Residue-level contacts at the interface:
Residue K146 in protein 1 interacts with residue L7 in protein 2 (closest heavy-atom distance 4.8 Å).
Residue K66 in protein 1 is in contact with residue A1 in protein 2 (closest heavy-atom distance 2.6 Å).
Residue K66 in protein 1 is in contact with residue G3 in protein 2 (closest heavy-atom distance 4.1 Å).
Residue H70 in protein 1 interacts with residue A1 in protein 2 (closest heavy-atom distance 4.1 Å).
Residue Y99 in protein 1 interacts with residue A1 in protein 2 (closest heavy-atom distance 3.6 Å).
Residue V67 in protein 1 interacts with residue A1 in protein 2 (closest heavy-atom distance 4.6 Å).
Residue Y159 in protein 1 interacts with residue A1 in protein 2 (closest heavy-atom distance 3.9 Å).
Residue W147 in protein 1 is in contact with residue V9 in protein 2 (closest heavy-atom distance 3.9 Å).
Residue L81 in protein 1 contacts residue V9 in protein 2 (closest heavy-atom distance 3.9 Å).
Residue Y116 in protein 1 is in contact with residue V9 in protein 2 (closest heavy-atom distance 3.8 Å).
Residue T73 in protein 1 interacts with residue I6 in protein 2 (closest heavy-atom distance 4.5 Å).
Residue F9 in protein 1 contacts residue A1 in protein 2 (closest heavy-atom distance 4.5 Å).
Residue Y99 in protein 1 interacts with residue I6 in protein 2 (closest heavy-atom distance 3.8 Å).
Residue Y159 in protein 1 interacts with residue I4 in protein 2 (closest heavy-atom distance 4.2 Å).
Residue T73 in protein 1 is in contact with residue L7 in protein 2 (closest heavy-atom distance 4.1 Å).
Residue E63 in protein 1 is in contact with residue A1 in protein 2 (closest heavy-atom distance 2.9 Å).
Residue V152 in protein 1 contacts residue L7 in protein 2 (closest heavy-atom distance 3.7 Å).
Residue V76 in protein 1 is in contact with residue T8 in protein 2 (closest heavy-atom distance 3.6 Å).
Residue K66 in protein 1 interacts with residue A2 in protein 2 (closest heavy-atom distance 3.1 Å).
Residue K146 in protein 1 is in contact with residue T8 in protein 2 (closest heavy-atom distance 2.6 Å).
Residue A158 in protein 1 is in contact with residue I4 in protein 2 (closest heavy-atom distance 4.2 Å).
Residue W147 in protein 1 is in contact with residue T8 in protein 2 (closest heavy-atom distance 3.2 Å).
Residue V152 in protein 1 contacts residue G5 in protein 2 (closest heavy-atom distance 3.0 Å).
Residue Q155 in protein 1 contacts residue I4 in protein 2 (closest heavy-atom distance 3.2 Å).
Residue H114 in protein 1 contacts residue I6 in protein 2 (closest heavy-atom distance 4.6 Å).
Residue Y7 in protein 1 interacts with residue A1 in protein 2 (closest heavy-atom distance 3.7 Å).
Residue L156 in protein 1 contacts residue I4 in protein 2 (closest heavy-atom distance 4.0 Å).
Residue Q155 in protein 1 interacts with residue L7 in protein 2 (closest heavy-atom distance 4.9 Å).
Residue T73 in protein 1 interacts with residue T8 in protein 2 (closest heavy-atom distance 3.9 Å).
Residue H70 in protein 1 contacts residue I6 in protein 2 (closest heavy-atom distance 3.7 Å).
Residue Y99 in protein 1 interacts with residue A2 in protein 2 (closest heavy-atom distance 2.9 Å).
Residue T80 in protein 1 contacts residue V9 in protein 2 (closest heavy-atom distance 4.0 Å).
Residue L156 in protein 1 interacts with residue I6 in protein 2 (closest heavy-atom distance 4.6 Å).
Residue H70 in protein 1 contacts residue A2 in protein 2 (closest heavy-atom distance 4.0 Å).
Residue Y84 in protein 1 contacts residue V9 in protein 2 (closest heavy-atom distance 3.1 Å).
Residue Q155 in protein 1 contacts residue I6 in protein 2 (closest heavy-atom distance 4.9 Å).
Residue W147 in protein 1 contacts residue L7 in protein 2 (closest heavy-atom distance 3.6 Å).
Residue D77 in protein 1 is in contact with residue V9 in protein 2 (closest heavy-atom distance 3.0 Å).
Residue Y159 in protein 1 is in contact with residue G3 in protein 2 (closest heavy-atom distance 4.7 Å).
Residue Y123 in protein 1 contacts residue V9 in protein 2 (closest heavy-atom distance 4.1 Å).
Residue D77 in protein 1 interacts with residue L7 in protein 2 (closest heavy-atom distance 4.5 Å).
Residue L156 in protein 1 contacts residue G5 in protein 2 (closest heavy-atom distance 4.3 Å).
Residue K146 in protein 1 is in contact with residue V9 in protein 2 (closest heavy-atom distance 3.8 Å).
Residue D77 in protein 1 is in contact with residue T8 in protein 2 (closest heavy-atom distance 3.2 Å).
Residue T143 in protein 1 interacts with residue V9 in protein 2 (closest heavy-atom distance 2.8 Å).
Residue R97 in protein 1 interacts with residue L7 in protein 2 (closest heavy-atom distance 3.7 Å).
Residue Y159 in protein 1 contacts residue A2 in protein 2 (closest heavy-atom distance 3.8 Å).
Residue A150 in protein 1 interacts with residue L7 in protein 2 (closest heavy-atom distance 3.9 Å).
Residue T142 in protein 1 contacts residue V9 in protein 2 (closest heavy-atom distance 4.8 Å).
Residue Q155 in protein 1 contacts residue G5 in protein 2 (closest heavy-atom distance 2.8 Å).
Residue R97 in protein 1 contacts residue I6 in protein 2 (closest heavy-atom distance 4.2 Å).

Sequence of protein 2:
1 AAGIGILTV

This data describes a binding interaction between two proteins.

Sequence of protein 1:
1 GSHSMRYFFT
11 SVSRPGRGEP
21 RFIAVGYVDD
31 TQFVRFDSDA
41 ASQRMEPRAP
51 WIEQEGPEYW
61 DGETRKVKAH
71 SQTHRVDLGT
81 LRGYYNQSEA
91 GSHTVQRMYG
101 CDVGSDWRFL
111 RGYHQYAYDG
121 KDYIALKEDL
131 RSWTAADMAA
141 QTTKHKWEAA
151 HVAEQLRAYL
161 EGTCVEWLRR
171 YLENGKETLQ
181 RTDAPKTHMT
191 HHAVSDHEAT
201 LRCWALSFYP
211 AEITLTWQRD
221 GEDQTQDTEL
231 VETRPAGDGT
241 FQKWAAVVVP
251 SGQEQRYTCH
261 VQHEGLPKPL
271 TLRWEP